Sequence of the first protein:
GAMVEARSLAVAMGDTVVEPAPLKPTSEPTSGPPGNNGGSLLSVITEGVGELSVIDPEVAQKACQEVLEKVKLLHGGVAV

These two protein chains interact to form a complex.

Sequence of the second protein:
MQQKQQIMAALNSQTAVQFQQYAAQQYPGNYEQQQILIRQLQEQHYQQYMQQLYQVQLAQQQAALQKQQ

Residue-level contacts at the interface:
Residue I55 in the first protein interacts with residue Y49 in the second protein (closest heavy-atom distance 3.4 Å).
Residue L68 in the first protein interacts with residue F19 in the second protein (closest heavy-atom distance 3.9 Å).
Residue L68 in the first protein is in contact with residue Q18 in the second protein (closest heavy-atom distance 4.2 Å).
Residue P57 in the first protein is in contact with residue Q14 in the second protein (closest heavy-atom distance 3.2 Å).
Residue V71 in the first protein contacts residue Q44 in the second protein (closest heavy-atom distance 4.5 Å).
Residue Q61 in the first protein contacts residue Q14 in the second protein (closest heavy-atom distance 3.9 Å).
Residue A60 in the first protein is in contact with residue Q14 in the second protein (closest heavy-atom distance 3.4 Å).
Residue C64 in the first protein contacts residue Q18 in the second protein (closest heavy-atom distance 3.8 Å).
Residue C64 in the first protein is in contact with residue H45 in the second protein (closest heavy-atom distance 3.5 Å).
Residue V59 in the first protein is in contact with residue Q52 in the second protein (closest heavy-atom distance 3.7 Å).
Residue L68 in the first protein is in contact with residue Y22 in the second protein (closest heavy-atom distance 3.6 Å).
Residue D56 in the first protein contacts residue L53 in the second protein (closest heavy-atom distance 3.4 Å).
Residue V54 in the first protein is in contact with residue Y49 in the second protein (closest heavy-atom distance 4.9 Å).
Residue A63 in the first protein is in contact with residue Y49 in the second protein (closest heavy-atom distance 3.6 Å).
Residue V49 in the first protein contacts residue Q6 in the second protein (closest heavy-atom distance 3.4 Å).
Residue D56 in the first protein is in contact with residue Q14 in the second protein (closest heavy-atom distance 4.8 Å).
Residue H75 in the first protein contacts residue Y27 in the second protein (closest heavy-atom distance 4.2 Å).
Residue V59 in the first protein is in contact with residue V56 in the second protein (closest heavy-atom distance 4.1 Å).
Residue A63 in the first protein contacts residue Q48 in the second protein (closest heavy-atom distance 3.7 Å).
Residue I55 in the first protein interacts with residue Q14 in the second protein (closest heavy-atom distance 3.2 Å).
Residue V67 in the first protein is in contact with residue Q48 in the second protein (closest heavy-atom distance 4.2 Å).
Residue C64 in the first protein contacts residue T15 in the second protein (closest heavy-atom distance 3.7 Å).
Residue V67 in the first protein interacts with residue H45 in the second protein (closest heavy-atom distance 3.8 Å).
Residue E66 in the first protein is in contact with residue Q52 in the second protein (closest heavy-atom distance 4.9 Å).
Residue E66 in the first protein contacts residue Q48 in the second protein (closest heavy-atom distance 3.8 Å).
Residue I55 in the first protein contacts residue L11 in the second protein (closest heavy-atom distance 3.8 Å).
Residue A60 in the first protein interacts with residue H45 in the second protein (closest heavy-atom distance 3.1 Å).
Residue V59 in the first protein is in contact with residue Y49 in the second protein (closest heavy-atom distance 3.6 Å).
Residue C64 in the first protein contacts residue F19 in the second protein (closest heavy-atom distance 4.1 Å).
Residue H75 in the first protein interacts with residue Y22 in the second protein (closest heavy-atom distance 3.1 Å).
Residue A60 in the first protein interacts with residue L11 in the second protein (closest heavy-atom distance 4.0 Å).
Residue V67 in the first protein contacts residue Q44 in the second protein (closest heavy-atom distance 3.6 Å).
Residue K62 in the first protein is in contact with residue Q52 in the second protein (closest heavy-atom distance 3.6 Å).
Residue I55 in the first protein interacts with residue A10 in the second protein (closest heavy-atom distance 3.6 Å).
Residue L68 in the first protein is in contact with residue L41 in the second protein (closest heavy-atom distance 3.7 Å).
Residue A63 in the first protein contacts residue Q52 in the second protein (closest heavy-atom distance 3.8 Å).
Residue I55 in the first protein contacts residue I7 in the second protein (closest heavy-atom distance 4.0 Å).
Residue L74 in the first protein contacts residue Q44 in the second protein (closest heavy-atom distance 4.8 Å).
Residue K72 in the first protein contacts residue Y22 in the second protein (closest heavy-atom distance 3.3 Å).
Residue V59 in the first protein interacts with residue L53 in the second protein (closest heavy-atom distance 3.8 Å).
Residue V54 in the first protein interacts with residue A10 in the second protein (closest heavy-atom distance 4.2 Å).
Residue H75 in the first protein is in contact with residue Q26 in the second protein (closest heavy-atom distance 3.2 Å).
Residue K72 in the first protein is in contact with residue Q25 in the second protein (closest heavy-atom distance 4.5 Å).
Residue D56 in the first protein contacts residue Y49 in the second protein (closest heavy-atom distance 3.0 Å).
Residue V71 in the first protein is in contact with residue L41 in the second protein (closest heavy-atom distance 3.9 Å).
Residue V54 in the first protein contacts residue Q6 in the second protein (closest heavy-atom distance 3.7 Å).
Residue V71 in the first protein interacts with residue Y22 in the second protein (closest heavy-atom distance 3.5 Å).
Residue G50 in the first protein interacts with residue Q6 in the second protein (closest heavy-atom distance 4.2 Å).
Residue E58 in the first protein contacts residue Q52 in the second protein (closest heavy-atom distance 5.0 Å).
Residue A60 in the first protein contacts residue Y49 in the second protein (closest heavy-atom distance 3.7 Å).
Residue V67 in the first protein interacts with residue L41 in the second protein (closest heavy-atom distance 3.9 Å).
Residue A63 in the first protein is in contact with residue H45 in the second protein (closest heavy-atom distance 3.5 Å).
Residue V71 in the first protein is in contact with residue L37 in the second protein (closest heavy-atom distance 4.6 Å).
Residue H75 in the first protein contacts residue L37 in the second protein (closest heavy-atom distance 4.0 Å).
Residue V54 in the first protein interacts with residue I7 in the second protein (closest heavy-atom distance 4.2 Å).